The following describes two proteins that form a bound complex.

Sequence of the first protein:
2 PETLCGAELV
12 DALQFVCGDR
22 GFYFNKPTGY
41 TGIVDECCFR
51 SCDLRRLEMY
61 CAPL

Sequence of the second protein:
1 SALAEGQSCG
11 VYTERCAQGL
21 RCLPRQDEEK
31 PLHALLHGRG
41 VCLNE

Interface contacts:
Residue L64 in the first protein contacts residue R15 in the second protein (closest heavy-atom distance 3.0 Å).
Residue Y24 in the first protein is in contact with residue Y12 in the second protein (closest heavy-atom distance 3.7 Å).
Residue P63 in the first protein interacts with residue T13 in the second protein (closest heavy-atom distance 3.6 Å).
Residue T29 in the first protein is in contact with residue Y12 in the second protein (closest heavy-atom distance 3.6 Å).
Residue G30 in the first protein interacts with residue Y12 in the second protein (closest heavy-atom distance 2.7 Å).
Residue P63 in the first protein is in contact with residue E14 in the second protein (closest heavy-atom distance 4.1 Å).
Residue T29 in the first protein interacts with residue E14 in the second protein (closest heavy-atom distance 4.7 Å).
Residue Y24 in the first protein interacts with residue V11 in the second protein (closest heavy-atom distance 3.0 Å).
Residue K27 in the first protein is in contact with residue Y12 in the second protein (closest heavy-atom distance 3.6 Å).
Residue P63 in the first protein is in contact with residue R15 in the second protein (closest heavy-atom distance 4.1 Å).
Residue G30 in the first protein contacts residue T13 in the second protein (closest heavy-atom distance 4.8 Å).
Residue N26 in the first protein is in contact with residue Y12 in the second protein (closest heavy-atom distance 3.6 Å).
Residue T29 in the first protein contacts residue T13 in the second protein (closest heavy-atom distance 4.6 Å).
Residue P28 in the first protein is in contact with residue Y12 in the second protein (closest heavy-atom distance 3.9 Å).